Sequence of the first protein:
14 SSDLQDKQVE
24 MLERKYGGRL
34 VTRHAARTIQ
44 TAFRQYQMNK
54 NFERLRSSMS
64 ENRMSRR

The following describes two proteins that form a bound complex.

Contacts between the two chains:
Residue N116 in the second protein interacts with residue L25 in the first protein (closest heavy-atom distance 3.8 Å).
Residue R131 in the second protein contacts residue K53 in the first protein (closest heavy-atom distance 4.3 Å).
Residue E119 in the second protein is in contact with residue Q43 in the first protein (closest heavy-atom distance 2.9 Å).
Residue F94 in the second protein is in contact with residue I42 in the first protein (closest heavy-atom distance 3.8 Å).
Residue M149 in the second protein is in contact with residue Y49 in the first protein (closest heavy-atom distance 3.6 Å).
Residue I90 in the second protein is in contact with residue A45 in the first protein (closest heavy-atom distance 3.6 Å).
Residue F97 in the second protein is in contact with residue Y29 in the first protein (closest heavy-atom distance 3.7 Å).
Residue L117 in the second protein is in contact with residue A39 in the first protein (closest heavy-atom distance 4.0 Å).
Residue A93 in the second protein interacts with residue I42 in the first protein (closest heavy-atom distance 3.8 Å).
Residue V113 in the second protein is in contact with residue A39 in the first protein (closest heavy-atom distance 4.3 Å).
Residue E128 in the second protein interacts with residue Q50 in the first protein (closest heavy-atom distance 4.1 Å).
Residue M150 in the second protein interacts with residue A45 in the first protein (closest heavy-atom distance 4.0 Å).
Residue M150 in the second protein contacts residue F46 in the first protein (closest heavy-atom distance 3.7 Å).
Residue L117 in the second protein is in contact with residue V22 in the first protein (closest heavy-atom distance 4.0 Å).
Residue K99 in the second protein interacts with residue Y29 in the first protein (closest heavy-atom distance 3.7 Å).
Residue M114 in the second protein contacts residue Q43 in the first protein (closest heavy-atom distance 3.0 Å).
Residue F97 in the second protein interacts with residue A38 in the first protein (closest heavy-atom distance 3.8 Å).
Residue V113 in the second protein interacts with residue Q43 in the first protein (closest heavy-atom distance 4.3 Å).
Residue E89 in the second protein interacts with residue T41 in the first protein (closest heavy-atom distance 4.1 Å).
Residue E132 in the second protein is in contact with residue Y49 in the first protein (closest heavy-atom distance 2.4 Å).
Residue A93 in the second protein contacts residue A38 in the first protein (closest heavy-atom distance 3.3 Å).
Residue F97 in the second protein interacts with residue T35 in the first protein (closest heavy-atom distance 3.6 Å).
Residue K120 in the second protein is in contact with residue Q43 in the first protein (closest heavy-atom distance 4.1 Å).
Residue L121 in the second protein interacts with residue F46 in the first protein (closest heavy-atom distance 4.2 Å).
Residue L121 in the second protein contacts residue R47 in the first protein (closest heavy-atom distance 3.6 Å).
Residue F97 in the second protein interacts with residue A39 in the first protein (closest heavy-atom distance 3.8 Å).
Residue I90 in the second protein interacts with residue T41 in the first protein (closest heavy-atom distance 4.4 Å).
Residue M150 in the second protein is in contact with residue Y49 in the first protein (closest heavy-atom distance 3.7 Å).
Residue L117 in the second protein interacts with residue E26 in the first protein (closest heavy-atom distance 3.7 Å).
Residue E128 in the second protein contacts residue F46 in the first protein (closest heavy-atom distance 4.2 Å).
Residue N116 in the second protein interacts with residue V22 in the first protein (closest heavy-atom distance 4.0 Å).
Residue M114 in the second protein is in contact with residue A39 in the first protein (closest heavy-atom distance 4.0 Å).
Residue E125 in the second protein is in contact with residue F46 in the first protein (closest heavy-atom distance 3.5 Å).
Residue L117 in the second protein interacts with residue T35 in the first protein (closest heavy-atom distance 3.8 Å).
Residue M129 in the second protein contacts residue I42 in the first protein (closest heavy-atom distance 4.0 Å).
Residue E119 in the second protein is in contact with residue R47 in the first protein (closest heavy-atom distance 4.3 Å).
Residue F97 in the second protein interacts with residue I42 in the first protein (closest heavy-atom distance 4.0 Å).
Residue G118 in the second protein is in contact with residue R40 in the first protein (closest heavy-atom distance 3.7 Å).
Residue E132 in the second protein contacts residue K53 in the first protein (closest heavy-atom distance 3.5 Å).
Residue T122 in the second protein interacts with residue R47 in the first protein (closest heavy-atom distance 4.3 Å).
Residue E109 in the second protein is in contact with residue Y29 in the first protein (closest heavy-atom distance 2.6 Å).
Residue E119 in the second protein contacts residue R40 in the first protein (closest heavy-atom distance 3.1 Å).
Residue L117 in the second protein is in contact with residue L25 in the first protein (closest heavy-atom distance 4.1 Å).
Residue V113 in the second protein is in contact with residue Y29 in the first protein (closest heavy-atom distance 3.8 Å).
Residue A93 in the second protein interacts with residue T41 in the first protein (closest heavy-atom distance 3.9 Å).
Residue V96 in the second protein contacts residue T35 in the first protein (closest heavy-atom distance 4.3 Å).
Residue E109 in the second protein contacts residue L25 in the first protein (closest heavy-atom distance 4.4 Å).
Residue L121 in the second protein contacts residue Q43 in the first protein (closest heavy-atom distance 3.8 Å).
Residue H112 in the second protein is in contact with residue L25 in the first protein (closest heavy-atom distance 3.6 Å).
Residue K99 in the second protein is in contact with residue K28 in the first protein (closest heavy-atom distance 2.9 Å).
Residue F146 in the second protein interacts with residue F46 in the first protein (closest heavy-atom distance 3.8 Å).
Residue E125 in the second protein contacts residue R47 in the first protein (closest heavy-atom distance 2.7 Å).
Residue G118 in the second protein is in contact with residue Q43 in the first protein (closest heavy-atom distance 3.8 Å).
Residue V96 in the second protein contacts residue A38 in the first protein (closest heavy-atom distance 4.0 Å).
Residue V96 in the second protein interacts with residue Y29 in the first protein (closest heavy-atom distance 3.5 Å).
Residue L117 in the second protein is in contact with residue Q43 in the first protein (closest heavy-atom distance 2.7 Å).
Residue M129 in the second protein interacts with residue F46 in the first protein (closest heavy-atom distance 3.5 Å).
Residue M114 in the second protein is in contact with residue I42 in the first protein (closest heavy-atom distance 3.7 Å).
Residue E109 in the second protein interacts with residue K28 in the first protein (closest heavy-atom distance 3.8 Å).
Residue K120 in the second protein interacts with residue R47 in the first protein (closest heavy-atom distance 3.5 Å).

Sequence of the second protein:
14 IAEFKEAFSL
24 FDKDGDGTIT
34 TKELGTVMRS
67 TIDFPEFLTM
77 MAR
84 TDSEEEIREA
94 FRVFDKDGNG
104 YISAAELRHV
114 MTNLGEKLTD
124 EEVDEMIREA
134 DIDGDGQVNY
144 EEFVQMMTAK